Residue-level contacts at the interface:
Residue M87 in protein 2 contacts residue Y26 in protein 1 (closest heavy-atom distance 3.4 Å).
Residue L68 in protein 2 contacts residue Y26 in protein 1 (closest heavy-atom distance 3.9 Å).
Residue P93 in protein 2 interacts with residue W12 in protein 1 (closest heavy-atom distance 3.5 Å).
Residue Y62 in protein 2 is in contact with residue L24 in protein 1 (closest heavy-atom distance 3.5 Å).
Residue Y91 in protein 2 interacts with residue W12 in protein 1 (closest heavy-atom distance 3.6 Å).
Residue F56 in protein 2 interacts with residue R21 in protein 1 (closest heavy-atom distance 3.2 Å).
Residue L264 in protein 2 is in contact with residue F85 in protein 1 (closest heavy-atom distance 3.7 Å).
Residue S32 in protein 2 contacts residue Y116 in protein 1 (closest heavy-atom distance 3.3 Å).
Residue Y62 in protein 2 interacts with residue R30 in protein 1 (closest heavy-atom distance 3.7 Å).
Residue R129 in protein 2 contacts residue P88 in protein 1 (closest heavy-atom distance 3.5 Å).
Residue R261 in protein 2 contacts residue L165 in protein 1 (closest heavy-atom distance 3.1 Å).
Residue P93 in protein 2 interacts with residue G27 in protein 1 (closest heavy-atom distance 3.8 Å).
Residue L37 in protein 2 is in contact with residue M74 in protein 1 (closest heavy-atom distance 3.6 Å).
Residue Y91 in protein 2 contacts residue M25 in protein 1 (closest heavy-atom distance 3.4 Å).
Residue M42 in protein 2 interacts with residue Y78 in protein 1 (closest heavy-atom distance 3.4 Å).
Residue K269 in protein 2 is in contact with residue L83 in protein 1 (closest heavy-atom distance 3.2 Å).
Residue L265 in protein 2 interacts with residue I84 in protein 1 (closest heavy-atom distance 3.6 Å).
Residue K97 in protein 2 is in contact with residue F14 in protein 1 (closest heavy-atom distance 3.8 Å).
Residue K272 in protein 2 is in contact with residue I84 in protein 1 (closest heavy-atom distance 2.2 Å).
Residue M126 in protein 2 interacts with residue N86 in protein 1 (closest heavy-atom distance 3.4 Å).
Residue R104 in protein 2 is in contact with residue G27 in protein 1 (closest heavy-atom distance 3.9 Å).
Residue M92 in protein 2 contacts residue W12 in protein 1 (closest heavy-atom distance 3.2 Å).
Residue H57 in protein 2 contacts residue T31 in protein 1 (closest heavy-atom distance 3.7 Å).
Residue M42 in protein 2 is in contact with residue W76 in protein 1 (closest heavy-atom distance 3.8 Å).
Residue L74 in protein 2 interacts with residue Q20 in protein 1 (closest heavy-atom distance 3.3 Å).
Residue K97 in protein 2 is in contact with residue W11 in protein 1 (closest heavy-atom distance 3.1 Å).
Residue K97 in protein 2 contacts residue W12 in protein 1 (closest heavy-atom distance 3.5 Å).
Residue K269 in protein 2 is in contact with residue F85 in protein 1 (closest heavy-atom distance 3.6 Å).
Residue H57 in protein 2 interacts with residue K32 in protein 1 (closest heavy-atom distance 3.4 Å).
Residue K269 in protein 2 interacts with residue S82 in protein 1 (closest heavy-atom distance 3.2 Å).
Residue R95 in protein 2 contacts residue W11 in protein 1 (closest heavy-atom distance 3.7 Å).
Residue L69 in protein 2 contacts residue M25 in protein 1 (closest heavy-atom distance 3.8 Å).
Residue Y91 in protein 2 interacts with residue Y26 in protein 1 (closest heavy-atom distance 3.7 Å).
Residue S89 in protein 2 contacts residue E17 in protein 1 (closest heavy-atom distance 3.7 Å).
Residue P93 in protein 2 is in contact with residue G28 in protein 1 (closest heavy-atom distance 3.8 Å).
Residue M90 in protein 2 interacts with residue W12 in protein 1 (closest heavy-atom distance 3.1 Å).
Residue M90 in protein 2 contacts residue N13 in protein 1 (closest heavy-atom distance 3.6 Å).
Residue Y62 in protein 2 is in contact with residue V23 in protein 1 (closest heavy-atom distance 3.3 Å).
Residue K94 in protein 2 interacts with residue W11 in protein 1 (closest heavy-atom distance 3.7 Å).
Residue L264 in protein 2 is in contact with residue I84 in protein 1 (closest heavy-atom distance 3.9 Å).
Residue F56 in protein 2 contacts residue R30 in protein 1 (closest heavy-atom distance 3.3 Å).
Residue N76 in protein 2 is in contact with residue R19 in protein 1 (closest heavy-atom distance 3.9 Å).
Residue Y34 in protein 2 is in contact with residue R72 in protein 1 (closest heavy-atom distance 3.3 Å).
Residue M90 in protein 2 interacts with residue E17 in protein 1 (closest heavy-atom distance 3.2 Å).
Residue N59 in protein 2 interacts with residue R30 in protein 1 (closest heavy-atom distance 2.9 Å).
Residue R261 in protein 2 is in contact with residue E166 in protein 1 (closest heavy-atom distance 3.8 Å).
Residue F130 in protein 2 interacts with residue S92 in protein 1 (closest heavy-atom distance 3.7 Å).
Residue F130 in protein 2 contacts residue R89 in protein 1 (closest heavy-atom distance 3.4 Å).
Residue R104 in protein 2 is in contact with residue G28 in protein 1 (closest heavy-atom distance 3.2 Å).
Residue K94 in protein 2 contacts residue W12 in protein 1 (closest heavy-atom distance 3.2 Å).
Residue N128 in protein 2 is in contact with residue P88 in protein 1 (closest heavy-atom distance 3.6 Å).
Residue F56 in protein 2 interacts with residue C22 in protein 1 (closest heavy-atom distance 3.8 Å).
Residue H57 in protein 2 interacts with residue R30 in protein 1 (closest heavy-atom distance 3.6 Å).
Residue W66 in protein 2 is in contact with residue Y26 in protein 1 (closest heavy-atom distance 3.6 Å).
Residue N128 in protein 2 is in contact with residue Q87 in protein 1 (closest heavy-atom distance 3.8 Å).
Residue L68 in protein 2 contacts residue M25 in protein 1 (closest heavy-atom distance 3.1 Å).
Residue N128 in protein 2 is in contact with residue N86 in protein 1 (closest heavy-atom distance 2.8 Å).
Residue F130 in protein 2 contacts residue P88 in protein 1 (closest heavy-atom distance 3.5 Å).
Residue K97 in protein 2 is in contact with residue N13 in protein 1 (closest heavy-atom distance 3.6 Å).
Residue L74 in protein 2 interacts with residue M25 in protein 1 (closest heavy-atom distance 3.6 Å).

Sequence of protein 2:
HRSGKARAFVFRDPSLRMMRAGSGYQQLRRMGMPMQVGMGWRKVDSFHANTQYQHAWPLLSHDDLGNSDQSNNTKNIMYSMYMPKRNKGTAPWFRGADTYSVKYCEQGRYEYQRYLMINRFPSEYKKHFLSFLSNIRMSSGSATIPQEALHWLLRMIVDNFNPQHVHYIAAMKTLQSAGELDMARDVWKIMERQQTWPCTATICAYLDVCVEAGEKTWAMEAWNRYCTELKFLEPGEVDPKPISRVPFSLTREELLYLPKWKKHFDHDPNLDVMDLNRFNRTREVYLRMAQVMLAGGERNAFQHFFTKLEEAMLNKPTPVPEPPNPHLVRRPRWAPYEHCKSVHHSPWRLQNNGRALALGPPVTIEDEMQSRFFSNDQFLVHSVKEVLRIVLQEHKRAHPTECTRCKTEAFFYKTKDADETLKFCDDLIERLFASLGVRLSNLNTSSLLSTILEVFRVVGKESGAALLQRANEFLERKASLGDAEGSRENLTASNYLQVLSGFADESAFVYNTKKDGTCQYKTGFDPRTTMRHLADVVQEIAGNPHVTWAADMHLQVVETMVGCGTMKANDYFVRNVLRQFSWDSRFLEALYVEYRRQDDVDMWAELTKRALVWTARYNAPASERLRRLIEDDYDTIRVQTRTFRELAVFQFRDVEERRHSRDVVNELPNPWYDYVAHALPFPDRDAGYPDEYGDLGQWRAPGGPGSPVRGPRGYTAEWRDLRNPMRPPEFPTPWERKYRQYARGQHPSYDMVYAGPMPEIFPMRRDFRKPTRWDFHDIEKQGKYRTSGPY

Sequence of protein 1:
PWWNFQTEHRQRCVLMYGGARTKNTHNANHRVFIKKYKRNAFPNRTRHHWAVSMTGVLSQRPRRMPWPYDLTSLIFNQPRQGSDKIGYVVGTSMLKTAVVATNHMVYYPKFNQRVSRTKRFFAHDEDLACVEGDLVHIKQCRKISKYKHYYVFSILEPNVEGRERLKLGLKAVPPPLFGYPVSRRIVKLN

This data describes a binding interaction between two proteins.